Sequence of the second protein:
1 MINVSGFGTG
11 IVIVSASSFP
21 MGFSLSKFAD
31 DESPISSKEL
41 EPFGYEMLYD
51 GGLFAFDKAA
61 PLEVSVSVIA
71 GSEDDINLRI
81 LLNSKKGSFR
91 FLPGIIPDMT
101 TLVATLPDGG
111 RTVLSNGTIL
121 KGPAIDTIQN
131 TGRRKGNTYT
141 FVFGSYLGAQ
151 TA

Sequence of the first protein:
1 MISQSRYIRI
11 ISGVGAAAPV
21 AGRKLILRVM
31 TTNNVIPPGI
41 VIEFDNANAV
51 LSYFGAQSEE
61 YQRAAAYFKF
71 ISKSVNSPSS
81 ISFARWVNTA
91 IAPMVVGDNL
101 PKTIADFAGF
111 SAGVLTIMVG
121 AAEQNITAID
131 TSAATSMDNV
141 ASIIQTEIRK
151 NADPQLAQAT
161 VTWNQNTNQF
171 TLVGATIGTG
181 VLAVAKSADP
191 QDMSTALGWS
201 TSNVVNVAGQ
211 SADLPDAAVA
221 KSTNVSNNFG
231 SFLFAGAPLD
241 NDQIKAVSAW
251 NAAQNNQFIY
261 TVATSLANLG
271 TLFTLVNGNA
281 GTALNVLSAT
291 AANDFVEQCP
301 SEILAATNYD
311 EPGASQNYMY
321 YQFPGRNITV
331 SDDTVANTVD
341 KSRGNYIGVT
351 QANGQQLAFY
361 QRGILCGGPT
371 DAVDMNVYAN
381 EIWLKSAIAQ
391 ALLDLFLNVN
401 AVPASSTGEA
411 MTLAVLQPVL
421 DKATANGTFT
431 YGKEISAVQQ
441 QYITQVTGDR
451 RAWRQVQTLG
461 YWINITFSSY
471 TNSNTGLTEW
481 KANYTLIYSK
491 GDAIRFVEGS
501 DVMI

These two protein chains interact to form a complex.

Interface contacts:
Residue R454 in the first protein contacts residue I80 in the second protein (closest heavy-atom distance 3.6 Å).
Residue R451 in the first protein is in contact with residue I80 in the second protein (closest heavy-atom distance 4.3 Å).
Residue R451 in the first protein contacts residue N77 in the second protein (closest heavy-atom distance 4.4 Å).
Residue R451 in the first protein is in contact with residue I76 in the second protein (closest heavy-atom distance 3.2 Å).
Residue R454 in the first protein contacts residue S18 in the second protein (closest heavy-atom distance 3.8 Å).
Residue R451 in the first protein is in contact with residue E73 in the second protein (closest heavy-atom distance 3.6 Å).
Residue R454 in the first protein contacts residue F19 in the second protein (closest heavy-atom distance 3.2 Å).